Interface contacts:
Residue H69 in protein 2 interacts with residue V28 in protein 1 (closest heavy-atom distance 3.5 Å).
Residue Q73 in protein 2 interacts with residue V28 in protein 1 (closest heavy-atom distance 4.4 Å).
Residue H69 in protein 2 interacts with residue D27 in protein 1 (closest heavy-atom distance 4.2 Å).

This data describes a binding interaction between two proteins.

Sequence of protein 1:
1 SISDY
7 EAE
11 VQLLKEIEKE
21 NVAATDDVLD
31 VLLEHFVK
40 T

Sequence of protein 2:
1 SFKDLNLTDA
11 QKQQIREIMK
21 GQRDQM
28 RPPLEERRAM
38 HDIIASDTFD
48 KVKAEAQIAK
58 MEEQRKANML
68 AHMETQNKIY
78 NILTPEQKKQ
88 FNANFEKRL